Sequence of protein 1:
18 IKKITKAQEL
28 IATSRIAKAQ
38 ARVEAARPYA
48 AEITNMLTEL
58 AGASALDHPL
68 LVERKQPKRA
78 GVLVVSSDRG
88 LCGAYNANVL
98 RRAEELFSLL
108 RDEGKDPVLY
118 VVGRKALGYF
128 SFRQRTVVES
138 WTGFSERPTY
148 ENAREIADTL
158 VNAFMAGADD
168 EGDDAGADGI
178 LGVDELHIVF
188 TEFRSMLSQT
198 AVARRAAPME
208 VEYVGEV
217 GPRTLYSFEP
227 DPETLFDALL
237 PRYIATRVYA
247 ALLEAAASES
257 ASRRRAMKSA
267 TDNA

Residue-level contacts at the interface:
Residue R202 in protein 1 is in contact with residue E534 in protein 2 (closest heavy-atom distance 2.9 Å).
Residue L103 in protein 1 interacts with residue L533 in protein 2 (closest heavy-atom distance 4.1 Å).
Residue L68 in protein 1 is in contact with residue V538 in protein 2 (closest heavy-atom distance 3.8 Å).
Residue E207 in protein 1 is in contact with residue E536 in protein 2 (closest heavy-atom distance 3.0 Å).
Residue Y239 in protein 1 is in contact with residue E536 in protein 2 (closest heavy-atom distance 3.4 Å).
Residue L106 in protein 1 is in contact with residue L528 in protein 2 (closest heavy-atom distance 3.3 Å).
Residue Y210 in protein 1 contacts residue P543 in protein 2 (closest heavy-atom distance 3.9 Å).
Residue E56 in protein 1 is in contact with residue R541 in protein 2 (closest heavy-atom distance 3.0 Å).
Residue E209 in protein 1 contacts residue K539 in protein 2 (closest heavy-atom distance 3.3 Å).
Residue R202 in protein 1 interacts with residue K535 in protein 2 (closest heavy-atom distance 3.2 Å).
Residue A200 in protein 1 is in contact with residue E534 in protein 2 (closest heavy-atom distance 3.3 Å).
Residue H184 in protein 1 interacts with residue L533 in protein 2 (closest heavy-atom distance 3.9 Å).
Residue V211 in protein 1 interacts with residue K542 in protein 2 (closest heavy-atom distance 3.0 Å).
Residue A58 in protein 1 interacts with residue V540 in protein 2 (closest heavy-atom distance 4.0 Å).
Residue T55 in protein 1 contacts residue K539 in protein 2 (closest heavy-atom distance 3.3 Å).
Residue S105 in protein 1 contacts residue A525 in protein 2 (closest heavy-atom distance 2.5 Å).
Residue V211 in protein 1 interacts with residue R541 in protein 2 (closest heavy-atom distance 3.6 Å).
Residue D109 in protein 1 is in contact with residue A527 in protein 2 (closest heavy-atom distance 3.2 Å).
Residue A200 in protein 1 interacts with residue L533 in protein 2 (closest heavy-atom distance 3.3 Å).
Residue R201 in protein 1 contacts residue E536 in protein 2 (closest heavy-atom distance 3.4 Å).
Residue E102 in protein 1 is in contact with residue E526 in protein 2 (closest heavy-atom distance 3.2 Å).
Residue V208 in protein 1 is in contact with residue V538 in protein 2 (closest heavy-atom distance 3.6 Å).
Residue E102 in protein 1 is in contact with residue L528 in protein 2 (closest heavy-atom distance 3.1 Å).
Residue A58 in protein 1 interacts with residue V538 in protein 2 (closest heavy-atom distance 3.9 Å).
Residue E209 in protein 1 contacts residue S537 in protein 2 (closest heavy-atom distance 3.5 Å).
Residue E213 in protein 1 contacts residue P543 in protein 2 (closest heavy-atom distance 3.0 Å).
Residue V211 in protein 1 interacts with residue K539 in protein 2 (closest heavy-atom distance 3.9 Å).
Residue R99 in protein 1 is in contact with residue L528 in protein 2 (closest heavy-atom distance 3.8 Å).
Residue E213 in protein 1 contacts residue K542 in protein 2 (closest heavy-atom distance 3.0 Å).
Residue E207 in protein 1 is in contact with residue V538 in protein 2 (closest heavy-atom distance 2.7 Å).
Residue E102 in protein 1 contacts residue A527 in protein 2 (closest heavy-atom distance 3.7 Å).
Residue M206 in protein 1 contacts residue S537 in protein 2 (closest heavy-atom distance 4.0 Å).
Residue M206 in protein 1 is in contact with residue V538 in protein 2 (closest heavy-atom distance 3.6 Å).
Residue R201 in protein 1 interacts with residue E534 in protein 2 (closest heavy-atom distance 2.6 Å).
Residue E213 in protein 1 interacts with residue R541 in protein 2 (closest heavy-atom distance 3.2 Å).
Residue R202 in protein 1 interacts with residue E536 in protein 2 (closest heavy-atom distance 3.0 Å).
Residue R201 in protein 1 contacts residue L533 in protein 2 (closest heavy-atom distance 4.1 Å).
Residue Y210 in protein 1 interacts with residue V540 in protein 2 (closest heavy-atom distance 3.6 Å).
Residue E207 in protein 1 contacts residue K535 in protein 2 (closest heavy-atom distance 3.5 Å).
Residue M206 in protein 1 is in contact with residue E536 in protein 2 (closest heavy-atom distance 3.5 Å).
Residue S105 in protein 1 contacts residue A527 in protein 2 (closest heavy-atom distance 3.7 Å).
Residue G59 in protein 1 contacts residue K542 in protein 2 (closest heavy-atom distance 3.0 Å).
Residue E209 in protein 1 is in contact with residue V540 in protein 2 (closest heavy-atom distance 3.1 Å).
Residue L63 in protein 1 is in contact with residue V540 in protein 2 (closest heavy-atom distance 4.1 Å).
Residue V208 in protein 1 is in contact with residue V540 in protein 2 (closest heavy-atom distance 3.5 Å).
Residue Y210 in protein 1 contacts residue P545 in protein 2 (closest heavy-atom distance 3.5 Å).
Residue T55 in protein 1 interacts with residue R541 in protein 2 (closest heavy-atom distance 3.6 Å).
Residue N52 in protein 1 interacts with residue R541 in protein 2 (closest heavy-atom distance 2.6 Å).
Residue A203 in protein 1 interacts with residue E536 in protein 2 (closest heavy-atom distance 3.9 Å).
Residue R243 in protein 1 contacts residue E536 in protein 2 (closest heavy-atom distance 2.8 Å).
Residue L106 in protein 1 interacts with residue A527 in protein 2 (closest heavy-atom distance 3.7 Å).
Residue L54 in protein 1 is in contact with residue V538 in protein 2 (closest heavy-atom distance 3.9 Å).
Residue E209 in protein 1 contacts residue V538 in protein 2 (closest heavy-atom distance 3.2 Å).
Residue E101 in protein 1 contacts residue A525 in protein 2 (closest heavy-atom distance 3.9 Å).
Residue S105 in protein 1 is in contact with residue E526 in protein 2 (closest heavy-atom distance 3.9 Å).
Residue V211 in protein 1 is in contact with residue V540 in protein 2 (closest heavy-atom distance 2.9 Å).
Residue A200 in protein 1 is in contact with residue L528 in protein 2 (closest heavy-atom distance 3.9 Å).
Residue E207 in protein 1 is in contact with residue S537 in protein 2 (closest heavy-atom distance 3.1 Å).
Residue G59 in protein 1 is in contact with residue V540 in protein 2 (closest heavy-atom distance 3.9 Å).
Residue L106 in protein 1 is in contact with residue P530 in protein 2 (closest heavy-atom distance 4.0 Å).

Sequence of protein 2:
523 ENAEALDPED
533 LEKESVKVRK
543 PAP

The following describes two proteins that form a bound complex.